The following describes two proteins that form a bound complex.

Sequence of protein 2:
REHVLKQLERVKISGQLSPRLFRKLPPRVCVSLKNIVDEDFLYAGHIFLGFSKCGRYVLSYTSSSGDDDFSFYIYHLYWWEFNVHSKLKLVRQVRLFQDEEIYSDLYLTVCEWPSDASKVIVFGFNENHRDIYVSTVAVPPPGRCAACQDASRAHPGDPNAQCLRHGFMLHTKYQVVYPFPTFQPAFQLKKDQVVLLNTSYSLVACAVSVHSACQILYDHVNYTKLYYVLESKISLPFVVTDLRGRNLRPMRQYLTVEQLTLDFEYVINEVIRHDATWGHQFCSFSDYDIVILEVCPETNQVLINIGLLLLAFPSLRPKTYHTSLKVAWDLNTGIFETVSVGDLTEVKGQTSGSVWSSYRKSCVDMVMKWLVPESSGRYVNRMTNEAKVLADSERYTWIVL

Contacts between the two chains:
Residue D137 in protein 1 interacts with residue P463 in protein 2 (closest heavy-atom distance 3.6 Å).
Residue W953 in protein 1 contacts residue Y493 in protein 2 (closest heavy-atom distance 3.6 Å).
Residue V836 in protein 1 contacts residue L43 in protein 2 (closest heavy-atom distance 3.4 Å).
Residue D980 in protein 1 contacts residue R198 in protein 2 (closest heavy-atom distance 3.1 Å).
Residue A841 in protein 1 is in contact with residue V42 in protein 2 (closest heavy-atom distance 3.0 Å).
Residue A841 in protein 1 contacts residue H41 in protein 2 (closest heavy-atom distance 3.4 Å).
Residue E840 in protein 1 is in contact with residue H41 in protein 2 (closest heavy-atom distance 3.3 Å).
Residue P951 in protein 1 is in contact with residue C92 in protein 2 (closest heavy-atom distance 3.6 Å).
Residue R1080 in protein 1 is in contact with residue Y469 in protein 2 (closest heavy-atom distance 3.6 Å).
Residue M910 in protein 1 is in contact with residue V42 in protein 2 (closest heavy-atom distance 3.6 Å).
Residue Y812 in protein 1 is in contact with residue E47 in protein 2 (closest heavy-atom distance 3.4 Å).
Residue N907 in protein 1 is in contact with residue N121 in protein 2 (closest heavy-atom distance 3.0 Å).
Residue R1080 in protein 1 contacts residue S490 in protein 2 (closest heavy-atom distance 2.4 Å).
Residue E988 in protein 1 interacts with residue R198 in protein 2 (closest heavy-atom distance 3.1 Å).
Residue R722 in protein 1 interacts with residue E47 in protein 2 (closest heavy-atom distance 2.8 Å).
Residue H991 in protein 1 contacts residue G197 in protein 2 (closest heavy-atom distance 3.6 Å).
Residue R928 in protein 1 contacts residue V122 in protein 2 (closest heavy-atom distance 3.5 Å).
Residue N1005 in protein 1 interacts with residue K50 in protein 2 (closest heavy-atom distance 2.8 Å).
Residue R158 in protein 1 is in contact with residue V462 in protein 2 (closest heavy-atom distance 3.6 Å).
Residue F1003 in protein 1 is in contact with residue V49 in protein 2 (closest heavy-atom distance 3.7 Å).
Residue R327 in protein 1 interacts with residue I51 in protein 2 (closest heavy-atom distance 3.6 Å).
Residue Y812 in protein 1 contacts residue K44 in protein 2 (closest heavy-atom distance 3.3 Å).
Residue F949 in protein 1 interacts with residue E119 in protein 2 (closest heavy-atom distance 3.1 Å).
Residue N907 in protein 1 is in contact with residue H123 in protein 2 (closest heavy-atom distance 3.1 Å).
Residue N970 in protein 1 interacts with residue L55 in protein 2 (closest heavy-atom distance 2.7 Å).
Residue I909 in protein 1 is in contact with residue R66 in protein 2 (closest heavy-atom distance 3.4 Å).
Residue P358 in protein 1 contacts residue I51 in protein 2 (closest heavy-atom distance 3.5 Å).
Residue M910 in protein 1 contacts residue L46 in protein 2 (closest heavy-atom distance 3.6 Å).
Residue V1033 in protein 1 interacts with residue K50 in protein 2 (closest heavy-atom distance 3.3 Å).
Residue L162 in protein 1 interacts with residue P463 in protein 2 (closest heavy-atom distance 3.7 Å).
Residue Y871 in protein 1 contacts residue L43 in protein 2 (closest heavy-atom distance 3.4 Å).
Residue E842 in protein 1 interacts with residue R66 in protein 2 (closest heavy-atom distance 2.7 Å).
Residue E787 in protein 1 is in contact with residue K44 in protein 2 (closest heavy-atom distance 3.7 Å).
Residue E842 in protein 1 contacts residue V42 in protein 2 (closest heavy-atom distance 3.4 Å).
Residue E842 in protein 1 is in contact with residue H41 in protein 2 (closest heavy-atom distance 3.4 Å).
Residue E787 in protein 1 interacts with residue E47 in protein 2 (closest heavy-atom distance 2.7 Å).
Residue R158 in protein 1 is in contact with residue K459 in protein 2 (closest heavy-atom distance 2.8 Å).
Residue R114 in protein 1 contacts residue P463 in protein 2 (closest heavy-atom distance 3.5 Å).
Residue P115 in protein 1 contacts residue R58 in protein 2 (closest heavy-atom distance 3.5 Å).
Residue V1033 in protein 1 contacts residue S52 in protein 2 (closest heavy-atom distance 3.5 Å).
Residue R114 in protein 1 interacts with residue R58 in protein 2 (closest heavy-atom distance 2.6 Å).
Residue A834 in protein 1 interacts with residue L43 in protein 2 (closest heavy-atom distance 3.6 Å).
Residue N907 in protein 1 contacts residue S124 in protein 2 (closest heavy-atom distance 3.1 Å).
Residue H991 in protein 1 interacts with residue P196 in protein 2 (closest heavy-atom distance 2.6 Å).
Residue F1003 in protein 1 interacts with residue G53 in protein 2 (closest heavy-atom distance 3.4 Å).
Residue N908 in protein 1 is in contact with residue V67 in protein 2 (closest heavy-atom distance 3.6 Å).
Residue H991 in protein 1 is in contact with residue R94 in protein 2 (closest heavy-atom distance 2.6 Å).
Residue I112 in protein 1 contacts residue P463 in protein 2 (closest heavy-atom distance 3.3 Å).
Residue F949 in protein 1 interacts with residue R94 in protein 2 (closest heavy-atom distance 3.7 Å).
Residue R114 in protein 1 interacts with residue E464 in protein 2 (closest heavy-atom distance 3.5 Å).
Residue L926 in protein 1 contacts residue L46 in protein 2 (closest heavy-atom distance 3.7 Å).
Residue E842 in protein 1 is in contact with residue P64 in protein 2 (closest heavy-atom distance 3.6 Å).
Residue R1080 in protein 1 contacts residue K91 in protein 2 (closest heavy-atom distance 2.5 Å).
Residue E1079 in protein 1 is in contact with residue S465 in protein 2 (closest heavy-atom distance 3.0 Å).
Residue A982 in protein 1 contacts residue R198 in protein 2 (closest heavy-atom distance 3.4 Å).
Residue R111 in protein 1 interacts with residue R468 in protein 2 (closest heavy-atom distance 3.6 Å).
Residue K723 in protein 1 interacts with residue K50 in protein 2 (closest heavy-atom distance 3.5 Å).
Residue R158 in protein 1 contacts residue L461 in protein 2 (closest heavy-atom distance 2.6 Å).
Residue Y906 in protein 1 interacts with residue H123 in protein 2 (closest heavy-atom distance 3.0 Å).
Residue R928 in protein 1 is in contact with residue N121 in protein 2 (closest heavy-atom distance 3.5 Å).

Sequence of protein 1:
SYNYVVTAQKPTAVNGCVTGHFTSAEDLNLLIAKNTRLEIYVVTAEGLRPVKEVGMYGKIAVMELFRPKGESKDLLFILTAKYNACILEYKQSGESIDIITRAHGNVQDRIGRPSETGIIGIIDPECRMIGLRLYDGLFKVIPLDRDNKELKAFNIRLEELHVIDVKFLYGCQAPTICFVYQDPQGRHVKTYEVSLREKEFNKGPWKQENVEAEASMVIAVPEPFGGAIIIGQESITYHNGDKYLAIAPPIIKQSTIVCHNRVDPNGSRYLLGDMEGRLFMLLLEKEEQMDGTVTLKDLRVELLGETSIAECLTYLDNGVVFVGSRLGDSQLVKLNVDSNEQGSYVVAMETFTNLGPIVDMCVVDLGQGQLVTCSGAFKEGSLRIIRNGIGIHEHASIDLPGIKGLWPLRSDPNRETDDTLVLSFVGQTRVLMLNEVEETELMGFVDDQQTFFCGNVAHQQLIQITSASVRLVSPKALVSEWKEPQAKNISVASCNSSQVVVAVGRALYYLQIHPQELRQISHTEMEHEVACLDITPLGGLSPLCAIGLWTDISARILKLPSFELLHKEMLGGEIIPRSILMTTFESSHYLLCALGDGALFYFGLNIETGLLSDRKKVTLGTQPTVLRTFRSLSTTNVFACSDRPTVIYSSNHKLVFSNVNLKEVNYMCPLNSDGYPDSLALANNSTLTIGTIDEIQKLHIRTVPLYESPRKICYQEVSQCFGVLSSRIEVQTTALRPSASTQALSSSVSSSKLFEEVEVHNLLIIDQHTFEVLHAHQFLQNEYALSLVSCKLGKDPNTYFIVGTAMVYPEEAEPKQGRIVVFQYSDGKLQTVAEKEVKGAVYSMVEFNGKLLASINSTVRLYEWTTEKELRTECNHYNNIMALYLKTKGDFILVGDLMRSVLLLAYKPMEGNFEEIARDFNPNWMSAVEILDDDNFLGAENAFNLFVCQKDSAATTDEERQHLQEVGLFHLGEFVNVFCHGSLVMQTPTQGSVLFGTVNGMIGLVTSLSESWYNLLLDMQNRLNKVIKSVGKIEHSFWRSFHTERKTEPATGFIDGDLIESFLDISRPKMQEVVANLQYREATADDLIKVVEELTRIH